Sequence of chain A:
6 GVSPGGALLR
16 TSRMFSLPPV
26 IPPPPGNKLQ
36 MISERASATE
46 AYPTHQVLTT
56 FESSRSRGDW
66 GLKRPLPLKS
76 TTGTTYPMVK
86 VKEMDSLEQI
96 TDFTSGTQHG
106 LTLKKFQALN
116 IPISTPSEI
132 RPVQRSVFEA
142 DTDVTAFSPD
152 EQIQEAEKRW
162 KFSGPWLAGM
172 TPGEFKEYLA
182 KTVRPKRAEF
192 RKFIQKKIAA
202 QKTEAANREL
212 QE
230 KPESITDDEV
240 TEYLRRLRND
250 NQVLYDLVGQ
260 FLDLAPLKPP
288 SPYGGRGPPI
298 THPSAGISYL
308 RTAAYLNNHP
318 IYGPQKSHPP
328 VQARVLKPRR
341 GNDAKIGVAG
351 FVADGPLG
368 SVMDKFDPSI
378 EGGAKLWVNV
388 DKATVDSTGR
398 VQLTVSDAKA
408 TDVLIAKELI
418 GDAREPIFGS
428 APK

The following describes two proteins that form a bound complex.

Sequence of chain B:
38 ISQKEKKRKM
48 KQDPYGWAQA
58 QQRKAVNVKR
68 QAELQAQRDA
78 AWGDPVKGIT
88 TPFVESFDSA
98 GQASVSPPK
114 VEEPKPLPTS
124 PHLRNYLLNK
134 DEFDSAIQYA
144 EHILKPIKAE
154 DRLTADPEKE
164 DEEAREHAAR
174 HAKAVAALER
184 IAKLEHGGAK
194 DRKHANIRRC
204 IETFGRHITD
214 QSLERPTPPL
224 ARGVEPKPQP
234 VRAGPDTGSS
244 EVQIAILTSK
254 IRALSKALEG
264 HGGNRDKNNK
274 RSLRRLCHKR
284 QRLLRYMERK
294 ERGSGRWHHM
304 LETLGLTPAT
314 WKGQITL

Interface contacts:
Residue R244 in chain A interacts with residue H145 in chain B (closest heavy-atom distance 3.0 Å).
Residue R247 in chain A contacts residue I150 in chain B (closest heavy-atom distance 4.9 Å).
Residue R244 in chain A is in contact with residue K148 in chain B (closest heavy-atom distance 4.0 Å).
Residue R247 in chain A is in contact with residue K148 in chain B (closest heavy-atom distance 4.6 Å).
Residue R244 in chain A contacts residue I150 in chain B (closest heavy-atom distance 3.5 Å).
Residue R247 in chain A interacts with residue I146 in chain B (closest heavy-atom distance 3.2 Å).
Residue R244 in chain A interacts with residue I146 in chain B (closest heavy-atom distance 4.4 Å).
Residue R247 in chain A interacts with residue L147 in chain B (closest heavy-atom distance 3.7 Å).
Residue N248 in chain A contacts residue I150 in chain B (closest heavy-atom distance 3.7 Å).
Residue R245 in chain A interacts with residue I150 in chain B (closest heavy-atom distance 3.9 Å).
Residue E241 in chain A is in contact with residue H145 in chain B (closest heavy-atom distance 4.4 Å).